Sequence of the first protein:
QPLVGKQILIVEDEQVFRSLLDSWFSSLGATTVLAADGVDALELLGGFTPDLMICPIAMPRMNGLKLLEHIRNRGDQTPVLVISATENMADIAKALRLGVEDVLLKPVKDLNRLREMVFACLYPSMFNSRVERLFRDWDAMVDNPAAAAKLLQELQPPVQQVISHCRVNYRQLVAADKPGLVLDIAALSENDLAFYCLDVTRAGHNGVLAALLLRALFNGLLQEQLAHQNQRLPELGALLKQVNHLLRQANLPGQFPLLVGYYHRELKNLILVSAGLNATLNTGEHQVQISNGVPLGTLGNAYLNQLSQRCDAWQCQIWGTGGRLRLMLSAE

These two protein chains interact to form a complex.

Sequence of the second protein:
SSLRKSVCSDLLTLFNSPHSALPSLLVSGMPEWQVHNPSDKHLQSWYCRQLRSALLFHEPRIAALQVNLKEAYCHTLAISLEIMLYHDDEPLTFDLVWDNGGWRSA

Contacts between the two chains:
Residue L304 in the first protein is in contact with residue H90 in the second protein (closest heavy-atom distance 3.5 Å).
Residue G305 in the first protein interacts with residue Y89 in the second protein (closest heavy-atom distance 3.7 Å).
Residue E89 in the first protein interacts with residue L28 in the second protein (closest heavy-atom distance 3.6 Å).
Residue M91 in the first protein is in contact with residue W36 in the second protein (closest heavy-atom distance 3.6 Å).
Residue K111 in the first protein contacts residue F60 in the second protein (closest heavy-atom distance 4.7 Å).
Residue L98 in the first protein interacts with residue H45 in the second protein (closest heavy-atom distance 3.9 Å).
Residue L106 in the first protein is in contact with residue Q53 in the second protein (closest heavy-atom distance 4.1 Å).
Residue Q254 in the first protein is in contact with residue R55 in the second protein (closest heavy-atom distance 3.1 Å).
Residue I94 in the first protein interacts with residue W49 in the second protein (closest heavy-atom distance 3.6 Å).
Residue G302 in the first protein contacts residue Y89 in the second protein (closest heavy-atom distance 3.8 Å).
Residue L107 in the first protein interacts with residue P26 in the second protein (closest heavy-atom distance 4.0 Å).
Residue A95 in the first protein is in contact with residue W36 in the second protein (closest heavy-atom distance 3.8 Å).
Residue M91 in the first protein is in contact with residue M33 in the second protein (closest heavy-atom distance 3.4 Å).
Residue T303 in the first protein is in contact with residue Y89 in the second protein (closest heavy-atom distance 3.5 Å).
Residue L98 in the first protein interacts with residue W49 in the second protein (closest heavy-atom distance 3.7 Å).
Residue L304 in the first protein interacts with residue Y89 in the second protein (closest heavy-atom distance 3.4 Å).
Residue I94 in the first protein is in contact with residue L46 in the second protein (closest heavy-atom distance 3.7 Å).
Residue P258 in the first protein is in contact with residue A67 in the second protein (closest heavy-atom distance 3.7 Å).
Residue N90 in the first protein interacts with residue L28 in the second protein (closest heavy-atom distance 3.7 Å).
Residue L107 in the first protein is in contact with residue Q53 in the second protein (closest heavy-atom distance 4.3 Å).
Residue N256 in the first protein is in contact with residue L68 in the second protein (closest heavy-atom distance 4.0 Å).
Residue A255 in the first protein contacts residue R55 in the second protein (closest heavy-atom distance 4.4 Å).
Residue R253 in the first protein interacts with residue A66 in the second protein (closest heavy-atom distance 3.5 Å).
Residue R253 in the first protein is in contact with residue L59 in the second protein (closest heavy-atom distance 2.9 Å).
Residue L107 in the first protein interacts with residue L28 in the second protein (closest heavy-atom distance 3.6 Å).
Residue P109 in the first protein is in contact with residue F60 in the second protein (closest heavy-atom distance 3.5 Å).
Residue D104 in the first protein contacts residue W49 in the second protein (closest heavy-atom distance 3.3 Å).
Residue M119 in the first protein is in contact with residue F60 in the second protein (closest heavy-atom distance 4.1 Å).
Residue I94 in the first protein interacts with residue L28 in the second protein (closest heavy-atom distance 3.6 Å).
Residue L107 in the first protein is in contact with residue W49 in the second protein (closest heavy-atom distance 4.1 Å).
Residue Q254 in the first protein is in contact with residue S56 in the second protein (closest heavy-atom distance 2.9 Å).
Residue T303 in the first protein is in contact with residue H90 in the second protein (closest heavy-atom distance 3.3 Å).
Residue D112 in the first protein contacts residue F60 in the second protein (closest heavy-atom distance 4.1 Å).
Residue V105 in the first protein is in contact with residue Q53 in the second protein (closest heavy-atom distance 3.5 Å).
Residue L98 in the first protein is in contact with residue L46 in the second protein (closest heavy-atom distance 3.9 Å).
Residue Q254 in the first protein interacts with residue L59 in the second protein (closest heavy-atom distance 4.2 Å).
Residue R253 in the first protein contacts residue E62 in the second protein (closest heavy-atom distance 3.2 Å).
Residue M91 in the first protein is in contact with residue L46 in the second protein (closest heavy-atom distance 3.5 Å).
Residue M91 in the first protein is in contact with residue G32 in the second protein (closest heavy-atom distance 3.7 Å).
Residue R253 in the first protein interacts with residue I65 in the second protein (closest heavy-atom distance 2.9 Å).
Residue A95 in the first protein is in contact with residue L46 in the second protein (closest heavy-atom distance 4.5 Å).
Residue A92 in the first protein interacts with residue W36 in the second protein (closest heavy-atom distance 3.6 Å).
Residue M91 in the first protein interacts with residue W49 in the second protein (closest heavy-atom distance 3.7 Å).
Residue K108 in the first protein interacts with residue P26 in the second protein (closest heavy-atom distance 4.5 Å).
Residue V105 in the first protein is in contact with residue W49 in the second protein (closest heavy-atom distance 2.9 Å).
Residue R115 in the first protein is in contact with residue F60 in the second protein (closest heavy-atom distance 2.7 Å).
Residue T88 in the first protein interacts with residue L28 in the second protein (closest heavy-atom distance 3.8 Å).
Residue M91 in the first protein contacts residue L28 in the second protein (closest heavy-atom distance 3.5 Å).
Residue E89 in the first protein interacts with residue S27 in the second protein (closest heavy-atom distance 4.4 Å).
Residue R253 in the first protein interacts with residue P63 in the second protein (closest heavy-atom distance 4.0 Å).
Residue R253 in the first protein is in contact with residue R55 in the second protein (closest heavy-atom distance 3.0 Å).
Residue N256 in the first protein interacts with residue Q69 in the second protein (closest heavy-atom distance 3.0 Å).
Residue L116 in the first protein contacts residue F60 in the second protein (closest heavy-atom distance 4.5 Å).
Residue R253 in the first protein is in contact with residue Y89 in the second protein (closest heavy-atom distance 3.3 Å).
Residue L107 in the first protein interacts with residue L29 in the second protein (closest heavy-atom distance 3.8 Å).
Residue D104 in the first protein interacts with residue Q53 in the second protein (closest heavy-atom distance 3.1 Å).
Residue N249 in the first protein contacts residue Y89 in the second protein (closest heavy-atom distance 4.1 Å).
Residue D104 in the first protein interacts with residue R52 in the second protein (closest heavy-atom distance 2.8 Å).
Residue M119 in the first protein is in contact with residue S56 in the second protein (closest heavy-atom distance 3.9 Å).
Residue N256 in the first protein interacts with residue R55 in the second protein (closest heavy-atom distance 3.3 Å).